Sequence of the second protein:
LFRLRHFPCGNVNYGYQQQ

The following describes two proteins that form a bound complex.

Contacts between the two chains:
Residue D68 in the first protein is in contact with residue C9 in the second protein (closest heavy-atom distance 3.1 Å).
Residue T82 in the first protein is in contact with residue L1 in the second protein (closest heavy-atom distance 4.1 Å).
Residue I86 in the first protein interacts with residue F7 in the second protein (closest heavy-atom distance 3.7 Å).
Residue Y59 in the first protein interacts with residue Y16 in the second protein (closest heavy-atom distance 2.8 Å).
Residue F74 in the first protein interacts with residue F7 in the second protein (closest heavy-atom distance 3.6 Å).
Residue M105 in the first protein interacts with residue Y16 in the second protein (closest heavy-atom distance 3.4 Å).
Residue R64 in the first protein interacts with residue F7 in the second protein (closest heavy-atom distance 3.6 Å).
Residue I86 in the first protein is in contact with residue R3 in the second protein (closest heavy-atom distance 3.7 Å).
Residue L130 in the first protein contacts residue Q19 in the second protein (closest heavy-atom distance 4.4 Å).
Residue S73 in the first protein interacts with residue F7 in the second protein (closest heavy-atom distance 3.2 Å).
Residue I86 in the first protein contacts residue H6 in the second protein (closest heavy-atom distance 3.7 Å).
Residue D129 in the first protein interacts with residue Q19 in the second protein (closest heavy-atom distance 3.4 Å).
Residue F98 in the first protein contacts residue N13 in the second protein (closest heavy-atom distance 3.3 Å).
Residue G66 in the first protein is in contact with residue N11 in the second protein (closest heavy-atom distance 3.6 Å).
Residue D28 in the first protein interacts with residue L4 in the second protein (closest heavy-atom distance 3.5 Å).
Residue D68 in the first protein is in contact with residue P8 in the second protein (closest heavy-atom distance 3.6 Å).
Residue N25 in the first protein interacts with residue L1 in the second protein (closest heavy-atom distance 3.1 Å).
Residue R63 in the first protein contacts residue Y14 in the second protein (closest heavy-atom distance 4.0 Å).
Residue L33 in the first protein is in contact with residue F2 in the second protein (closest heavy-atom distance 3.4 Å).
Residue E75 in the first protein interacts with residue F7 in the second protein (closest heavy-atom distance 4.4 Å).
Residue R64 in the first protein is in contact with residue V12 in the second protein (closest heavy-atom distance 3.7 Å).
Residue N108 in the first protein is in contact with residue Y16 in the second protein (closest heavy-atom distance 3.5 Å).
Residue G66 in the first protein contacts residue C9 in the second protein (closest heavy-atom distance 3.8 Å).
Residue W57 in the first protein is in contact with residue L1 in the second protein (closest heavy-atom distance 3.3 Å).
Residue G66 in the first protein interacts with residue V12 in the second protein (closest heavy-atom distance 3.5 Å).
Residue D27 in the first protein interacts with residue F2 in the second protein (closest heavy-atom distance 3.5 Å).
Residue R79 in the first protein is in contact with residue Q19 in the second protein (closest heavy-atom distance 3.0 Å).
Residue L62 in the first protein is in contact with residue Y16 in the second protein (closest heavy-atom distance 3.7 Å).
Residue Y65 in the first protein interacts with residue V12 in the second protein (closest heavy-atom distance 2.9 Å).
Residue R63 in the first protein is in contact with residue Q19 in the second protein (closest heavy-atom distance 4.1 Å).
Residue D68 in the first protein contacts residue G10 in the second protein (closest heavy-atom distance 3.9 Å).
Residue F87 in the first protein contacts residue F2 in the second protein (closest heavy-atom distance 3.9 Å).
Residue R63 in the first protein is in contact with residue Y16 in the second protein (closest heavy-atom distance 3.9 Å).
Residue G66 in the first protein interacts with residue F7 in the second protein (closest heavy-atom distance 3.6 Å).
Residue A88 in the first protein contacts residue P8 in the second protein (closest heavy-atom distance 4.3 Å).
Residue S73 in the first protein is in contact with residue L4 in the second protein (closest heavy-atom distance 4.3 Å).
Residue R63 in the first protein is in contact with residue G15 in the second protein (closest heavy-atom distance 4.0 Å).
Residue L71 in the first protein is in contact with residue P8 in the second protein (closest heavy-atom distance 3.7 Å).
Residue Y65 in the first protein contacts residue G15 in the second protein (closest heavy-atom distance 3.6 Å).
Residue L60 in the first protein interacts with residue Y16 in the second protein (closest heavy-atom distance 3.3 Å).
Residue F87 in the first protein contacts residue L1 in the second protein (closest heavy-atom distance 3.1 Å).
Residue V26 in the first protein interacts with residue F2 in the second protein (closest heavy-atom distance 3.6 Å).
Residue A88 in the first protein interacts with residue L4 in the second protein (closest heavy-atom distance 3.3 Å).
Residue Y65 in the first protein is in contact with residue Y14 in the second protein (closest heavy-atom distance 4.0 Å).
Residue R132 in the first protein interacts with residue Q18 in the second protein (closest heavy-atom distance 4.0 Å).
Residue R132 in the first protein interacts with residue Q17 in the second protein (closest heavy-atom distance 4.4 Å).
Residue Q102 in the first protein interacts with residue N13 in the second protein (closest heavy-atom distance 2.7 Å).
Residue I86 in the first protein is in contact with residue F2 in the second protein (closest heavy-atom distance 3.1 Å).
Residue I86 in the first protein contacts residue L4 in the second protein (closest heavy-atom distance 3.2 Å).
Residue Y65 in the first protein is in contact with residue N13 in the second protein (closest heavy-atom distance 2.7 Å).
Residue S73 in the first protein interacts with residue P8 in the second protein (closest heavy-atom distance 4.3 Å).
Residue N25 in the first protein interacts with residue F2 in the second protein (closest heavy-atom distance 3.1 Å).
Residue Y67 in the first protein is in contact with residue C9 in the second protein (closest heavy-atom distance 3.0 Å).
Residue D28 in the first protein is in contact with residue R5 in the second protein (closest heavy-atom distance 3.4 Å).
Residue D27 in the first protein interacts with residue L4 in the second protein (closest heavy-atom distance 4.3 Å).
Residue D28 in the first protein interacts with residue F2 in the second protein (closest heavy-atom distance 3.6 Å).
Residue F89 in the first protein interacts with residue L1 in the second protein (closest heavy-atom distance 4.4 Å).
Residue V55 in the first protein is in contact with residue L1 in the second protein (closest heavy-atom distance 4.4 Å).
Residue R64 in the first protein is in contact with residue Y14 in the second protein (closest heavy-atom distance 3.9 Å).
Residue Y67 in the first protein contacts residue N11 in the second protein (closest heavy-atom distance 4.0 Å).

Sequence of the first protein:
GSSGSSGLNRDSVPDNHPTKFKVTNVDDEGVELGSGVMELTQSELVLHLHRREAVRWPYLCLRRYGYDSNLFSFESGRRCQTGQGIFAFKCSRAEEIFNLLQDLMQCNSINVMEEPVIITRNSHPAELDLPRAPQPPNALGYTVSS